Sequence of protein 1:
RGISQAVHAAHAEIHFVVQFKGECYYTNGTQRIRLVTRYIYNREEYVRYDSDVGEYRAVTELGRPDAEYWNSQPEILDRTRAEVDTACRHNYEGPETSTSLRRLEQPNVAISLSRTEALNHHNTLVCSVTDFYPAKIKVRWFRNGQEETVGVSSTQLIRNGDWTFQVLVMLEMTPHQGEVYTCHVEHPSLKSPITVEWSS

Contacts between the two chains:
Residue R59 in protein 1 interacts with residue D146 in protein 2 (closest heavy-atom distance 3.0 Å).
Residue N176 in protein 1 is in contact with residue Y154 in protein 2 (closest heavy-atom distance 2.9 Å).
Residue R175 in protein 1 is in contact with residue D31 in protein 2 (closest heavy-atom distance 2.4 Å).
Residue V7 in protein 1 interacts with residue Y12 in protein 2 (closest heavy-atom distance 3.1 Å).
Residue L78 in protein 1 is in contact with residue R80 in protein 2 (closest heavy-atom distance 2.8 Å).
Residue F32 in protein 1 contacts residue S19 in protein 2 (closest heavy-atom distance 2.7 Å).
Residue T115 in protein 1 interacts with residue F52 in protein 2 (closest heavy-atom distance 3.2 Å).
Residue F36 in protein 1 is in contact with residue T15 in protein 2 (closest heavy-atom distance 2.9 Å).
Residue W179 in protein 1 contacts residue D33 in protein 2 (closest heavy-atom distance 3.1 Å).
Residue F32 in protein 1 is in contact with residue Q18 in protein 2 (closest heavy-atom distance 3.0 Å).
Residue G45 in protein 1 interacts with residue E5 in protein 2 (closest heavy-atom distance 3.2 Å).
Residue N58 in protein 1 contacts residue A86 in protein 2 (closest heavy-atom distance 3.1 Å).
Residue G2 in protein 1 interacts with residue L57 in protein 2 (closest heavy-atom distance 2.8 Å).
Residue E112 in protein 1 is in contact with residue Y12 in protein 2 (closest heavy-atom distance 3.0 Å).
Residue N58 in protein 1 is in contact with residue F117 in protein 2 (closest heavy-atom distance 2.9 Å).
Residue A6 in protein 1 contacts residue Y26 in protein 2 (closest heavy-atom distance 2.9 Å).
Residue F32 in protein 1 contacts residue P85 in protein 2 (closest heavy-atom distance 3.4 Å).
Residue F36 in protein 1 is in contact with residue E70 in protein 2 (closest heavy-atom distance 3.4 Å).
Residue S4 in protein 1 interacts with residue F58 in protein 2 (closest heavy-atom distance 3.0 Å).
Residue K37 in protein 1 is in contact with residue H147 in protein 2 (closest heavy-atom distance 3.0 Å).
Residue Q35 in protein 1 is in contact with residue E70 in protein 2 (closest heavy-atom distance 3.1 Å).
Residue L117 in protein 1 is in contact with residue H8 in protein 2 (closest heavy-atom distance 3.3 Å).
Residue V34 in protein 1 interacts with residue Y17 in protein 2 (closest heavy-atom distance 2.9 Å).
Residue Y42 in protein 1 interacts with residue Y12 in protein 2 (closest heavy-atom distance 3.1 Å).
Residue F36 in protein 1 is in contact with residue T14 in protein 2 (closest heavy-atom distance 3.4 Å).
Residue A9 in protein 1 contacts residue N66 in protein 2 (closest heavy-atom distance 2.8 Å).
Residue K37 in protein 1 interacts with residue V143 in protein 2 (closest heavy-atom distance 2.8 Å).
Residue Q35 in protein 1 is in contact with residue H147 in protein 2 (closest heavy-atom distance 3.1 Å).
Residue H11 in protein 1 is in contact with residue H72 in protein 2 (closest heavy-atom distance 3.2 Å).
Residue H31 in protein 1 is in contact with residue A86 in protein 2 (closest heavy-atom distance 3.0 Å).
Residue D178 in protein 1 contacts residue R48 in protein 2 (closest heavy-atom distance 3.4 Å).
Residue W179 in protein 1 interacts with residue E34 in protein 2 (closest heavy-atom distance 2.9 Å).
Residue A12 in protein 1 is in contact with residue H72 in protein 2 (closest heavy-atom distance 2.9 Å).
Residue R59 in protein 1 interacts with residue F117 in protein 2 (closest heavy-atom distance 3.2 Å).
Residue D82 in protein 1 is in contact with residue R80 in protein 2 (closest heavy-atom distance 3.2 Å).
Residue E39 in protein 1 is in contact with residue F11 in protein 2 (closest heavy-atom distance 3.3 Å).
Residue V33 in protein 1 interacts with residue Y17 in protein 2 (closest heavy-atom distance 3.2 Å).
Residue R175 in protein 1 contacts residue D33 in protein 2 (closest heavy-atom distance 3.3 Å).
Residue C40 in protein 1 contacts residue V9 in protein 2 (closest heavy-atom distance 3.1 Å).
Residue Y57 in protein 1 interacts with residue S81 in protein 2 (closest heavy-atom distance 3.0 Å).
Residue D147 in protein 1 interacts with residue K98 in protein 2 (closest heavy-atom distance 2.9 Å).
Residue S114 in protein 1 is in contact with residue L55 in protein 2 (closest heavy-atom distance 3.3 Å).
Residue N44 in protein 1 is in contact with residue E5 in protein 2 (closest heavy-atom distance 3.1 Å).
Residue F32 in protein 1 interacts with residue T84 in protein 2 (closest heavy-atom distance 3.3 Å).
Residue S4 in protein 1 interacts with residue L57 in protein 2 (closest heavy-atom distance 2.7 Å).
Residue A12 in protein 1 interacts with residue N73 in protein 2 (closest heavy-atom distance 2.8 Å).
Residue A10 in protein 1 contacts residue N73 in protein 2 (closest heavy-atom distance 3.0 Å).
Residue Q35 in protein 1 contacts residue T15 in protein 2 (closest heavy-atom distance 3.1 Å).
Residue Y42 in protein 1 contacts residue H8 in protein 2 (closest heavy-atom distance 2.8 Å).
Residue G38 in protein 1 interacts with residue Y12 in protein 2 (closest heavy-atom distance 3.2 Å).
Residue E112 in protein 1 interacts with residue L35 in protein 2 (closest heavy-atom distance 3.2 Å).
Residue R59 in protein 1 is in contact with residue S148 in protein 2 (closest heavy-atom distance 3.2 Å).
Residue V7 in protein 1 contacts residue N66 in protein 2 (closest heavy-atom distance 2.9 Å).
Residue N107 in protein 1 contacts residue Y12 in protein 2 (closest heavy-atom distance 3.4 Å).
Residue C40 in protein 1 contacts residue G10 in protein 2 (closest heavy-atom distance 2.7 Å).
Residue F36 in protein 1 contacts residue G13 in protein 2 (closest heavy-atom distance 3.3 Å).
Residue K37 in protein 1 interacts with residue N144 in protein 2 (closest heavy-atom distance 3.0 Å).
Residue Y57 in protein 1 is in contact with residue T84 in protein 2 (closest heavy-atom distance 2.6 Å).
Residue Q182 in protein 1 is in contact with residue P97 in protein 2 (closest heavy-atom distance 3.2 Å).
Residue H8 in protein 1 is in contact with residue Q65 in protein 2 (closest heavy-atom distance 2.9 Å).

Sequence of protein 2:
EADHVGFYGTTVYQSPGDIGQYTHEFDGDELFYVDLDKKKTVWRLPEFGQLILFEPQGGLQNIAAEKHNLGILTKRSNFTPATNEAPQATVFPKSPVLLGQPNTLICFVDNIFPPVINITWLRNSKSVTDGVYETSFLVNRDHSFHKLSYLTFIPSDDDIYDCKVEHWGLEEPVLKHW

The following describes two proteins that form a bound complex.